Residue-level contacts at the interface:
Residue Q540 in the second protein is in contact with residue C133 in the first protein (closest heavy-atom distance 3.1 Å).
Residue G485 in the second protein interacts with residue K457 in the first protein (closest heavy-atom distance 3.0 Å).
Residue Q336 in the second protein contacts residue G229 in the first protein (closest heavy-atom distance 3.0 Å).
Residue D447 in the second protein contacts residue K129 in the first protein (closest heavy-atom distance 3.1 Å).
Residue E543 in the second protein contacts residue M131 in the first protein (closest heavy-atom distance 3.1 Å).
Residue Q540 in the second protein interacts with residue M131 in the first protein (closest heavy-atom distance 2.9 Å).
Residue D81 in the second protein is in contact with residue E185 in the first protein (closest heavy-atom distance 3.0 Å).
Residue C537 in the second protein interacts with residue S81 in the first protein (closest heavy-atom distance 3.0 Å).
Residue I526 in the second protein interacts with residue R60 in the first protein (closest heavy-atom distance 3.2 Å).
Residue R547 in the second protein interacts with residue E135 in the first protein (closest heavy-atom distance 2.9 Å).
Residue Y460 in the second protein contacts residue A128 in the first protein (closest heavy-atom distance 3.2 Å).
Residue D416 in the second protein is in contact with residue A162 in the first protein (closest heavy-atom distance 2.8 Å).
Residue A449 in the second protein is in contact with residue S127 in the first protein (closest heavy-atom distance 2.3 Å).
Residue T396 in the second protein contacts residue H184 in the first protein (closest heavy-atom distance 2.9 Å).
Residue E522 in the second protein is in contact with residue R60 in the first protein (closest heavy-atom distance 3.1 Å).
Residue E529 in the second protein contacts residue L77 in the first protein (closest heavy-atom distance 3.2 Å).
Residue D416 in the second protein is in contact with residue N181 in the first protein (closest heavy-atom distance 2.4 Å).
Residue Y460 in the second protein is in contact with residue S127 in the first protein (closest heavy-atom distance 3.1 Å).
Residue R365 in the second protein contacts residue A227 in the first protein (closest heavy-atom distance 2.6 Å).
Residue L539 in the second protein is in contact with residue K129 in the first protein (closest heavy-atom distance 3.0 Å).
Residue P444 in the second protein interacts with residue L130 in the first protein (closest heavy-atom distance 3.2 Å).
Residue Q336 in the second protein contacts residue K230 in the first protein (closest heavy-atom distance 3.2 Å).
Residue C537 in the second protein contacts residue L82 in the first protein (closest heavy-atom distance 3.1 Å).
Residue T396 in the second protein contacts residue E185 in the first protein (closest heavy-atom distance 3.1 Å).
Residue A512 in the second protein contacts residue L63 in the first protein (closest heavy-atom distance 3.2 Å).
Residue K533 in the second protein is in contact with residue L77 in the first protein (closest heavy-atom distance 3.1 Å).
Residue D333 in the second protein contacts residue S228 in the first protein (closest heavy-atom distance 3.2 Å).
Residue I450 in the second protein contacts residue S126 in the first protein (closest heavy-atom distance 3.2 Å).
Residue K484 in the second protein interacts with residue D439 in the first protein (closest heavy-atom distance 2.7 Å).
Residue E522 in the second protein contacts residue S59 in the first protein (closest heavy-atom distance 3.2 Å).
Residue L414 in the second protein contacts residue L183 in the first protein (closest heavy-atom distance 3.1 Å).
Residue L448 in the second protein is in contact with residue S127 in the first protein (closest heavy-atom distance 2.7 Å).
Residue D447 in the second protein contacts residue S127 in the first protein (closest heavy-atom distance 2.5 Å).
Residue Q540 in the second protein contacts residue W120 in the first protein (closest heavy-atom distance 3.1 Å).
Residue D446 in the second protein is in contact with residue L130 in the first protein (closest heavy-atom distance 2.3 Å).
Residue E521 in the second protein contacts residue S59 in the first protein (closest heavy-atom distance 3.2 Å).
Residue D446 in the second protein contacts residue S127 in the first protein (closest heavy-atom distance 2.7 Å).
Residue I74 in the second protein is in contact with residue E173 in the first protein (closest heavy-atom distance 3.2 Å).
Residue Q336 in the second protein contacts residue S228 in the first protein (closest heavy-atom distance 3.2 Å).
Residue T544 in the second protein interacts with residue C133 in the first protein (closest heavy-atom distance 2.7 Å).
Residue K477 in the second protein interacts with residue E88 in the first protein (closest heavy-atom distance 3.1 Å).
Residue T536 in the second protein interacts with residue S81 in the first protein (closest heavy-atom distance 3.0 Å).
Residue N530 in the second protein is in contact with residue Y62 in the first protein (closest heavy-atom distance 2.9 Å).
Residue D515 in the second protein interacts with residue R60 in the first protein (closest heavy-atom distance 2.5 Å).
Residue D416 in the second protein contacts residue Q163 in the first protein (closest heavy-atom distance 2.8 Å).
Residue R488 in the second protein interacts with residue S91 in the first protein (closest heavy-atom distance 3.1 Å).
Residue Q525 in the second protein contacts residue R60 in the first protein (closest heavy-atom distance 2.7 Å).
Residue L539 in the second protein contacts residue M131 in the first protein (closest heavy-atom distance 3.1 Å).
Residue D446 in the second protein contacts residue K129 in the first protein (closest heavy-atom distance 3.0 Å).
Residue D447 in the second protein contacts residue A128 in the first protein (closest heavy-atom distance 2.8 Å).
Residue Q525 in the second protein interacts with residue V61 in the first protein (closest heavy-atom distance 2.8 Å).
Residue Q394 in the second protein is in contact with residue H184 in the first protein (closest heavy-atom distance 3.1 Å).
Residue L414 in the second protein contacts residue E185 in the first protein (closest heavy-atom distance 3.2 Å).
Residue E529 in the second protein is in contact with residue Q76 in the first protein (closest heavy-atom distance 2.5 Å).
Residue I528 in the second protein interacts with residue S126 in the first protein (closest heavy-atom distance 3.1 Å).
Residue E529 in the second protein interacts with residue Y62 in the first protein (closest heavy-atom distance 2.9 Å).
Residue D415 in the second protein interacts with residue L183 in the first protein (closest heavy-atom distance 2.8 Å).
Residue D446 in the second protein interacts with residue A128 in the first protein (closest heavy-atom distance 2.7 Å).
Residue T340 in the second protein is in contact with residue G186 in the first protein (closest heavy-atom distance 3.2 Å).
Residue Q540 in the second protein contacts residue K121 in the first protein (closest heavy-atom distance 2.9 Å).

Sequence of the first protein:
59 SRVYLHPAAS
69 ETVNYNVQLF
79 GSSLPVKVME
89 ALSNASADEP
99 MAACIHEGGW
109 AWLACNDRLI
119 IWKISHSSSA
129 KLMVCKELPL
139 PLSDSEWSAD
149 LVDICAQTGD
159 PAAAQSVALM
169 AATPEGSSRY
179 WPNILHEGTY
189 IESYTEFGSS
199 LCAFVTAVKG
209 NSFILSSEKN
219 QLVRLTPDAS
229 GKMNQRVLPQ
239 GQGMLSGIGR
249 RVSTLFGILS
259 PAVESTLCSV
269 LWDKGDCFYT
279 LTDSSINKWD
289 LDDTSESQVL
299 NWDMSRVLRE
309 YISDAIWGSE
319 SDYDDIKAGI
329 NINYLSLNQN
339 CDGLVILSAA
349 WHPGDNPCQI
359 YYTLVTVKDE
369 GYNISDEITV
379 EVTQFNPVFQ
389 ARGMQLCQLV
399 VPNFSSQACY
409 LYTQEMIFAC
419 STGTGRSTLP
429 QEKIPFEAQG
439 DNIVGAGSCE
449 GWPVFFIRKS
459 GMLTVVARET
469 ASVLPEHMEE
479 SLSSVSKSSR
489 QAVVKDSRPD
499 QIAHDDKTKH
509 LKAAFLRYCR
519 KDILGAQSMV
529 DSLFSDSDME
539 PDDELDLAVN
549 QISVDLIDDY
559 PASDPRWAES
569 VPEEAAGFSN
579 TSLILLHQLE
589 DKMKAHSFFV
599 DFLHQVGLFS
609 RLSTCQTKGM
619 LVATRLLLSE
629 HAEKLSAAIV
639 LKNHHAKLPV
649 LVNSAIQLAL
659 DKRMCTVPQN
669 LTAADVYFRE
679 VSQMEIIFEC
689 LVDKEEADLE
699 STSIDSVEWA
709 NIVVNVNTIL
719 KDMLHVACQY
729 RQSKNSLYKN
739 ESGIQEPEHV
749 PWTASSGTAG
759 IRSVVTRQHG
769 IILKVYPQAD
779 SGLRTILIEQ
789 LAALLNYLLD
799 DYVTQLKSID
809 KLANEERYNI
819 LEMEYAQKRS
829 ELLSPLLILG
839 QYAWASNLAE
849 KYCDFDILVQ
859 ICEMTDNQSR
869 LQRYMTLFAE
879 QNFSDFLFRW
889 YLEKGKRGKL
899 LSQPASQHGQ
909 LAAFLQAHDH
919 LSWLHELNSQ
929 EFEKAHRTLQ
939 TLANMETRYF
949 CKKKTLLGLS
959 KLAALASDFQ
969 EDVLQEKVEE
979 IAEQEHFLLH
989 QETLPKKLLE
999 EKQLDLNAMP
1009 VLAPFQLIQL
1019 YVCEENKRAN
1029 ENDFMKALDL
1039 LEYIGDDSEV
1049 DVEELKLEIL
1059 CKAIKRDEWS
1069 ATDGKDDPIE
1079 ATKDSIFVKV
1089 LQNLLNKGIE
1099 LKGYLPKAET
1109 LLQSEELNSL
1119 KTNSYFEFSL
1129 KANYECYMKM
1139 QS

Sequence of the second protein:
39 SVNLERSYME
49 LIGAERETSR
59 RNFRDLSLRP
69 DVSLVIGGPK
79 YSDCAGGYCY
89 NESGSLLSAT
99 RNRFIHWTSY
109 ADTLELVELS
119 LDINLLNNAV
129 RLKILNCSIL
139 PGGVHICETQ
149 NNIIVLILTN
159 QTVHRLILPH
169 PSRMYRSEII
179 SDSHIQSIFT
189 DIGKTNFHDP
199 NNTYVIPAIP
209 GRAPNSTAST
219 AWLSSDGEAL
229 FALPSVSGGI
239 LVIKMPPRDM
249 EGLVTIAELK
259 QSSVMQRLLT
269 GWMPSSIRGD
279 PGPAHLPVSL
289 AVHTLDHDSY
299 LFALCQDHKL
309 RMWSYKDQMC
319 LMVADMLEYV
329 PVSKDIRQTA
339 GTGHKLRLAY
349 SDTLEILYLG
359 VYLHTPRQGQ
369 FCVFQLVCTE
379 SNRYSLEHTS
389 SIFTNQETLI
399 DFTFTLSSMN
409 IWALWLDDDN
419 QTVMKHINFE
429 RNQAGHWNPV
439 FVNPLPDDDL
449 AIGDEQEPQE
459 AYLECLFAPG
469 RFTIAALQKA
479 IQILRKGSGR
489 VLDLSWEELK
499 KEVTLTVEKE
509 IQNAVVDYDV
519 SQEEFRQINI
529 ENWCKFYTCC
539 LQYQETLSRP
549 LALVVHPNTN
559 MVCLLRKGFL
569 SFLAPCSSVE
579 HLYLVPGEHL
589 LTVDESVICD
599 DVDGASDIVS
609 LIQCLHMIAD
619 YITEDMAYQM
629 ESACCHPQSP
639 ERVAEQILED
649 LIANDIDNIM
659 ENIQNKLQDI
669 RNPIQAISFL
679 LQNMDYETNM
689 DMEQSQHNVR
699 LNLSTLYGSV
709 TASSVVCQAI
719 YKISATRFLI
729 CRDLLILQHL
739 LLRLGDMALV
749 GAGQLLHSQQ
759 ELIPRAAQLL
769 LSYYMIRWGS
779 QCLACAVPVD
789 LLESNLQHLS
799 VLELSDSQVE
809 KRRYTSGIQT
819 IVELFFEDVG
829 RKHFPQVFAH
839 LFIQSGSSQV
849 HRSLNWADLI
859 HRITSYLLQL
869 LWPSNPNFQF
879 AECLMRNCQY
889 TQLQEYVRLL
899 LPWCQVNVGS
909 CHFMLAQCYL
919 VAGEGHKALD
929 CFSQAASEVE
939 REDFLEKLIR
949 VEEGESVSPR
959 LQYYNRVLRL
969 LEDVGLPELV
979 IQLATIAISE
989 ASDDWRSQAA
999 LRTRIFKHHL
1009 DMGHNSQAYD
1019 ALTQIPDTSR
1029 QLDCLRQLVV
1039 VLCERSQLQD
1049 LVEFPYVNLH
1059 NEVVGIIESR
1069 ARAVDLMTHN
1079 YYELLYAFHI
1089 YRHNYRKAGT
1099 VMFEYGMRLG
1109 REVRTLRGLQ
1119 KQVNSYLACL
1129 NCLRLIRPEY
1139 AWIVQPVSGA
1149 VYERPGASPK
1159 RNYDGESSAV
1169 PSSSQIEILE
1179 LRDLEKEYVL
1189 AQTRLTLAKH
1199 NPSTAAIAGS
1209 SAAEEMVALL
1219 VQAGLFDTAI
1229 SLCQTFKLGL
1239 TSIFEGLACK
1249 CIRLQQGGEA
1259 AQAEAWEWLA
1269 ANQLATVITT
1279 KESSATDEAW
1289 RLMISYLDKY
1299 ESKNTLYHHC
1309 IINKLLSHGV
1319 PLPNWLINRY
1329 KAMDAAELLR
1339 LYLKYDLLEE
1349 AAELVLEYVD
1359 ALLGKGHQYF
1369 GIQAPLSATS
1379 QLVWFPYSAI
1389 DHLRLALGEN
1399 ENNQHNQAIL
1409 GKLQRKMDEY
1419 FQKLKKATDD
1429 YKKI

The following describes two proteins that form a bound complex.